Sequence of protein 2:
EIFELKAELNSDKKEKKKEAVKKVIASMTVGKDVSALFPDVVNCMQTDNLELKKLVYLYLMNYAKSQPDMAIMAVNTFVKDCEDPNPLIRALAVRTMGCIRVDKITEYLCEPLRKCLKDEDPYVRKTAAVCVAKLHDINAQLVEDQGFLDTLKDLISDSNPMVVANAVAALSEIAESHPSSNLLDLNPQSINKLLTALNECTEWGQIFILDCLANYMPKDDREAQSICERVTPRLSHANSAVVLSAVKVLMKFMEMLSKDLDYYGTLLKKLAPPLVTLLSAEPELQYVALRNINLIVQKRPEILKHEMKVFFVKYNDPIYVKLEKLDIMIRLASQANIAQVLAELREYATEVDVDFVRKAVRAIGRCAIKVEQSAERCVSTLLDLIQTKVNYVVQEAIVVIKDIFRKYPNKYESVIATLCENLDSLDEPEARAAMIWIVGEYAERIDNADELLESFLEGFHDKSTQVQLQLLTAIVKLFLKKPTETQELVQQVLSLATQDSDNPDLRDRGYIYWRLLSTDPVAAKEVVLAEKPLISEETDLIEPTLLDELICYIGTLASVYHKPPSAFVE

Residue-level contacts at the interface:
Residue N88 in protein 2 is in contact with residue G50 in protein 1 (closest heavy-atom distance 4.3 Å).

Sequence of protein 1:
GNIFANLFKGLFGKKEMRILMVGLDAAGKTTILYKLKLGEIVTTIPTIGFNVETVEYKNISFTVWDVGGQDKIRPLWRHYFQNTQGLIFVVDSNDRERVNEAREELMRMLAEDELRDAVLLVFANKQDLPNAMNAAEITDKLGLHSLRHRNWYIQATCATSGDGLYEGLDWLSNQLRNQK

This data describes a binding interaction between two proteins.